The following describes two proteins that form a bound complex.

Sequence of protein 1:
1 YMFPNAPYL

Sequence of protein 2:
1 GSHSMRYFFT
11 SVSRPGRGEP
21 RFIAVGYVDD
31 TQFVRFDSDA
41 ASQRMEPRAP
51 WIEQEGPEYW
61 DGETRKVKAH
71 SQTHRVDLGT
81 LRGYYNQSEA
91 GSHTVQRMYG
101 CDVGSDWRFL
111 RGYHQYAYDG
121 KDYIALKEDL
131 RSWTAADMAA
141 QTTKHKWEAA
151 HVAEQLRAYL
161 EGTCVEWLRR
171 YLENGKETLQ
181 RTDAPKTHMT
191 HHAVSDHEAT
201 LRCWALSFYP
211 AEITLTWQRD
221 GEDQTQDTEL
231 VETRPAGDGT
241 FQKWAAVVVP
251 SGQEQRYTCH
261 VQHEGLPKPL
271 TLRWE

Residue-level contacts at the interface:
Residue Y7 in protein 2 contacts residue M2 in protein 1 (closest heavy-atom distance 3.6 Å).
Residue Y7 in protein 2 contacts residue Y1 in protein 1 (closest heavy-atom distance 2.6 Å).
Residue R97 in protein 2 interacts with residue N5 in protein 1 (closest heavy-atom distance 3.0 Å).
Residue T73 in protein 2 interacts with residue P7 in protein 1 (closest heavy-atom distance 4.3 Å).
Residue Y116 in protein 2 interacts with residue P7 in protein 1 (closest heavy-atom distance 3.8 Å).
Residue W147 in protein 2 is in contact with residue Y8 in protein 1 (closest heavy-atom distance 2.8 Å).
Residue V67 in protein 2 interacts with residue M2 in protein 1 (closest heavy-atom distance 3.5 Å).
Residue D77 in protein 2 is in contact with residue L9 in protein 1 (closest heavy-atom distance 3.0 Å).
Residue Y116 in protein 2 interacts with residue A6 in protein 1 (closest heavy-atom distance 4.2 Å).
Residue Y99 in protein 2 contacts residue M2 in protein 1 (closest heavy-atom distance 3.4 Å).
Residue K66 in protein 2 contacts residue F3 in protein 1 (closest heavy-atom distance 3.7 Å).
Residue E63 in protein 2 is in contact with residue M2 in protein 1 (closest heavy-atom distance 2.8 Å).
Residue V76 in protein 2 interacts with residue Y8 in protein 1 (closest heavy-atom distance 3.8 Å).
Residue H70 in protein 2 contacts residue P4 in protein 1 (closest heavy-atom distance 3.3 Å).
Residue Y123 in protein 2 contacts residue L9 in protein 1 (closest heavy-atom distance 3.9 Å).
Residue R97 in protein 2 contacts residue A6 in protein 1 (closest heavy-atom distance 3.5 Å).
Residue H70 in protein 2 is in contact with residue M2 in protein 1 (closest heavy-atom distance 4.5 Å).
Residue M45 in protein 2 is in contact with residue M2 in protein 1 (closest heavy-atom distance 3.6 Å).
Residue K66 in protein 2 contacts residue Y1 in protein 1 (closest heavy-atom distance 3.5 Å).
Residue M5 in protein 2 contacts residue Y1 in protein 1 (closest heavy-atom distance 3.9 Å).
Residue Y159 in protein 2 interacts with residue F3 in protein 1 (closest heavy-atom distance 3.5 Å).
Residue W147 in protein 2 is in contact with residue L9 in protein 1 (closest heavy-atom distance 3.6 Å).
Residue V95 in protein 2 is in contact with residue L9 in protein 1 (closest heavy-atom distance 4.4 Å).
Residue Y159 in protein 2 is in contact with residue M2 in protein 1 (closest heavy-atom distance 3.8 Å).
Residue R97 in protein 2 contacts residue F3 in protein 1 (closest heavy-atom distance 3.9 Å).
Residue Y171 in protein 2 contacts residue Y1 in protein 1 (closest heavy-atom distance 2.7 Å).
Residue Q155 in protein 2 is in contact with residue N5 in protein 1 (closest heavy-atom distance 3.6 Å).
Residue K146 in protein 2 contacts residue L9 in protein 1 (closest heavy-atom distance 3.0 Å).
Residue H74 in protein 2 contacts residue A6 in protein 1 (closest heavy-atom distance 4.0 Å).
Residue T143 in protein 2 interacts with residue L9 in protein 1 (closest heavy-atom distance 2.6 Å).
Residue I124 in protein 2 contacts residue L9 in protein 1 (closest heavy-atom distance 4.6 Å).
Residue K66 in protein 2 interacts with residue P4 in protein 1 (closest heavy-atom distance 3.8 Å).
Residue R97 in protein 2 is in contact with residue P7 in protein 1 (closest heavy-atom distance 3.7 Å).
Residue H70 in protein 2 is in contact with residue N5 in protein 1 (closest heavy-atom distance 3.4 Å).
Residue Y99 in protein 2 interacts with residue F3 in protein 1 (closest heavy-atom distance 2.9 Å).
Residue E63 in protein 2 contacts residue Y1 in protein 1 (closest heavy-atom distance 3.4 Å).
Residue H114 in protein 2 is in contact with residue P7 in protein 1 (closest heavy-atom distance 4.4 Å).
Residue D77 in protein 2 contacts residue P7 in protein 1 (closest heavy-atom distance 4.5 Å).
Residue Y59 in protein 2 is in contact with residue Y1 in protein 1 (closest heavy-atom distance 4.1 Å).
Residue K146 in protein 2 contacts residue Y8 in protein 1 (closest heavy-atom distance 3.9 Å).
Residue T163 in protein 2 contacts residue Y1 in protein 1 (closest heavy-atom distance 3.6 Å).
Residue Y116 in protein 2 contacts residue L9 in protein 1 (closest heavy-atom distance 3.9 Å).
Residue D77 in protein 2 interacts with residue Y8 in protein 1 (closest heavy-atom distance 3.6 Å).
Residue F33 in protein 2 interacts with residue Y1 in protein 1 (closest heavy-atom distance 4.5 Å).
Residue L156 in protein 2 is in contact with residue F3 in protein 1 (closest heavy-atom distance 3.8 Å).
Residue K66 in protein 2 contacts residue M2 in protein 1 (closest heavy-atom distance 3.0 Å).
Residue L81 in protein 2 interacts with residue L9 in protein 1 (closest heavy-atom distance 3.5 Å).
Residue F9 in protein 2 interacts with residue M2 in protein 1 (closest heavy-atom distance 4.0 Å).
Residue W167 in protein 2 contacts residue Y1 in protein 1 (closest heavy-atom distance 3.4 Å).
Residue T73 in protein 2 contacts residue A6 in protein 1 (closest heavy-atom distance 3.2 Å).
Residue Q155 in protein 2 contacts residue F3 in protein 1 (closest heavy-atom distance 3.6 Å).
Residue V152 in protein 2 contacts residue P7 in protein 1 (closest heavy-atom distance 3.9 Å).
Residue H70 in protein 2 is in contact with residue F3 in protein 1 (closest heavy-atom distance 3.5 Å).
Residue T73 in protein 2 interacts with residue Y8 in protein 1 (closest heavy-atom distance 3.9 Å).
Residue T143 in protein 2 is in contact with residue Y8 in protein 1 (closest heavy-atom distance 4.7 Å).
Residue Y84 in protein 2 is in contact with residue L9 in protein 1 (closest heavy-atom distance 2.9 Å).
Residue H70 in protein 2 is in contact with residue A6 in protein 1 (closest heavy-atom distance 3.5 Å).
Residue T80 in protein 2 interacts with residue L9 in protein 1 (closest heavy-atom distance 3.4 Å).
Residue W147 in protein 2 is in contact with residue P7 in protein 1 (closest heavy-atom distance 3.6 Å).
Residue Y159 in protein 2 interacts with residue Y1 in protein 1 (closest heavy-atom distance 2.8 Å).